Sequence of the first protein:
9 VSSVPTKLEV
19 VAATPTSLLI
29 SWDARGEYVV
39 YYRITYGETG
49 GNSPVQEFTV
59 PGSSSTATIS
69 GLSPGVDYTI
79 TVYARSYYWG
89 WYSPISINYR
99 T

This data describes a binding interaction between two proteins.

Sequence of the second protein:
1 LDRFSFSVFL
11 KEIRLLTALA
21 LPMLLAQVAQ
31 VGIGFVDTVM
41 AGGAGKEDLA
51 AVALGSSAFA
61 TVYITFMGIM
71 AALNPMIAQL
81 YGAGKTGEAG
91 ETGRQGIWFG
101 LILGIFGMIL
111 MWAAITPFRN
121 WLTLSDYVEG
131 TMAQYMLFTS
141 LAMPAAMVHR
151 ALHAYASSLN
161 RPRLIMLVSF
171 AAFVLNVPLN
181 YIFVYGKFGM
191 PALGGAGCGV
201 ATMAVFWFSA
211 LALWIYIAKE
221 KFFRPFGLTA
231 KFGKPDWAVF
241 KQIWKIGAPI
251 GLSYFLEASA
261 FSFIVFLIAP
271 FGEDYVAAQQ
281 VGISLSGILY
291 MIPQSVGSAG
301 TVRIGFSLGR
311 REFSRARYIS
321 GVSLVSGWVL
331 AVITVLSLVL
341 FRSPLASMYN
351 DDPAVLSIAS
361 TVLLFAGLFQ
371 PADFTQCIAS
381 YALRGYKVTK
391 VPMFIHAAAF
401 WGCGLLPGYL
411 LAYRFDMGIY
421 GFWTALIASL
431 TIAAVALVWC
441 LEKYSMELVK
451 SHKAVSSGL

Residue-level contacts at the interface:
Residue A454 in the second protein contacts residue V18 in the first protein (closest heavy-atom distance 4.4 Å).
Residue R311 in the second protein is in contact with residue L27 in the first protein (closest heavy-atom distance 4.2 Å).
Residue S456 in the second protein contacts residue L16 in the first protein (closest heavy-atom distance 2.0 Å).
Residue K453 in the second protein is in contact with residue V18 in the first protein (closest heavy-atom distance 3.4 Å).
Residue G458 in the second protein interacts with residue V12 in the first protein (closest heavy-atom distance 4.2 Å).
Residue K453 in the second protein interacts with residue L26 in the first protein (closest heavy-atom distance 4.3 Å).
Residue K453 in the second protein interacts with residue E17 in the first protein (closest heavy-atom distance 4.5 Å).
Residue L459 in the second protein contacts residue V12 in the first protein (closest heavy-atom distance 4.2 Å).
Residue R311 in the second protein interacts with residue S29 in the first protein (closest heavy-atom distance 4.0 Å).
Residue S451 in the second protein contacts residue V18 in the first protein (closest heavy-atom distance 4.8 Å).
Residue K453 in the second protein interacts with residue Y97 in the first protein (closest heavy-atom distance 3.1 Å).
Residue K450 in the second protein interacts with residue A20 in the first protein (closest heavy-atom distance 3.6 Å).
Residue K453 in the second protein is in contact with residue A20 in the first protein (closest heavy-atom distance 4.5 Å).
Residue K450 in the second protein interacts with residue A21 in the first protein (closest heavy-atom distance 4.6 Å).
Residue S457 in the second protein interacts with residue K15 in the first protein (closest heavy-atom distance 3.7 Å).
Residue K453 in the second protein interacts with residue V19 in the first protein (closest heavy-atom distance 3.4 Å).
Residue L459 in the second protein interacts with residue T14 in the first protein (closest heavy-atom distance 3.4 Å).
Residue A454 in the second protein interacts with residue E17 in the first protein (closest heavy-atom distance 3.3 Å).
Residue K453 in the second protein interacts with residue R98 in the first protein (closest heavy-atom distance 2.9 Å).
Residue K450 in the second protein is in contact with residue V19 in the first protein (closest heavy-atom distance 3.0 Å).
Residue A454 in the second protein interacts with residue I95 in the first protein (closest heavy-atom distance 3.5 Å).
Residue H452 in the second protein interacts with residue V19 in the first protein (closest heavy-atom distance 4.6 Å).
Residue G458 in the second protein contacts residue L16 in the first protein (closest heavy-atom distance 4.2 Å).
Residue G458 in the second protein is in contact with residue T14 in the first protein (closest heavy-atom distance 3.5 Å).
Residue F313 in the second protein is in contact with residue V19 in the first protein (closest heavy-atom distance 3.6 Å).
Residue S451 in the second protein contacts residue V19 in the first protein (closest heavy-atom distance 3.0 Å).
Residue K453 in the second protein is in contact with residue I95 in the first protein (closest heavy-atom distance 3.9 Å).
Residue V455 in the second protein contacts residue L16 in the first protein (closest heavy-atom distance 4.9 Å).
Residue A454 in the second protein is in contact with residue L16 in the first protein (closest heavy-atom distance 2.8 Å).
Residue K453 in the second protein interacts with residue T99 in the first protein (closest heavy-atom distance 4.8 Å).
Residue S451 in the second protein is in contact with residue E17 in the first protein (closest heavy-atom distance 4.2 Å).
Residue F313 in the second protein is in contact with residue E17 in the first protein (closest heavy-atom distance 3.7 Å).
Residue R311 in the second protein is in contact with residue E17 in the first protein (closest heavy-atom distance 3.1 Å).
Residue S457 in the second protein is in contact with residue T14 in the first protein (closest heavy-atom distance 2.6 Å).
Residue L459 in the second protein contacts residue S11 in the first protein (closest heavy-atom distance 2.4 Å).
Residue S451 in the second protein is in contact with residue A20 in the first protein (closest heavy-atom distance 4.7 Å).
Residue S457 in the second protein contacts residue L16 in the first protein (closest heavy-atom distance 3.2 Å).
Residue G458 in the second protein is in contact with residue I93 in the first protein (closest heavy-atom distance 4.4 Å).
Residue H452 in the second protein contacts residue E17 in the first protein (closest heavy-atom distance 4.8 Å).
Residue S456 in the second protein is in contact with residue I95 in the first protein (closest heavy-atom distance 4.2 Å).
Residue R311 in the second protein interacts with residue V19 in the first protein (closest heavy-atom distance 3.4 Å).
Residue V455 in the second protein is in contact with residue I95 in the first protein (closest heavy-atom distance 4.6 Å).
Residue R311 in the second protein interacts with residue K15 in the first protein (closest heavy-atom distance 4.1 Å).
Residue A454 in the second protein is in contact with residue W30 in the first protein (closest heavy-atom distance 4.7 Å).